Sequence of protein 1:
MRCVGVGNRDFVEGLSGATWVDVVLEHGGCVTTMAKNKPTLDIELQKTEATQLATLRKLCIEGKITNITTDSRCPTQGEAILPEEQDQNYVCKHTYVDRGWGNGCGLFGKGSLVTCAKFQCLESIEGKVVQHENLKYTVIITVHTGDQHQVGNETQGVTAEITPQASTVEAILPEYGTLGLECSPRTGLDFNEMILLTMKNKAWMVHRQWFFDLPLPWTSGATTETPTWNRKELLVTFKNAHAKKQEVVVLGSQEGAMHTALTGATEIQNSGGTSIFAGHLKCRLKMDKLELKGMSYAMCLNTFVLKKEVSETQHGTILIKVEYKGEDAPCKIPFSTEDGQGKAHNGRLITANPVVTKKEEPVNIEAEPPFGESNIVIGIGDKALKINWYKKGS

Contacts between the two chains:
Residue S296 in protein 2 contacts residue K289 in protein 1 (closest heavy-atom distance 3.7 Å).

Sequence of protein 2:
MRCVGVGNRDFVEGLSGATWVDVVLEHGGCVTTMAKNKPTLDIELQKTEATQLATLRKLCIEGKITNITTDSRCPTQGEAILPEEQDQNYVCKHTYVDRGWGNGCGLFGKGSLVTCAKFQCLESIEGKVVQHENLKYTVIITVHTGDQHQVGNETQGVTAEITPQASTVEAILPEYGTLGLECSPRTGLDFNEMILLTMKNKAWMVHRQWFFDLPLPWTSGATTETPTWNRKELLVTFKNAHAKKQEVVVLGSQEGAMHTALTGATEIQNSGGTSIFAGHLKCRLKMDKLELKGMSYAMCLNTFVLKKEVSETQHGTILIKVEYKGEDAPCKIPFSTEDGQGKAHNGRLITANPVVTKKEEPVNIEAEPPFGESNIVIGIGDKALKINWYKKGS

The following describes two proteins that form a bound complex.